Sequence of chain A:
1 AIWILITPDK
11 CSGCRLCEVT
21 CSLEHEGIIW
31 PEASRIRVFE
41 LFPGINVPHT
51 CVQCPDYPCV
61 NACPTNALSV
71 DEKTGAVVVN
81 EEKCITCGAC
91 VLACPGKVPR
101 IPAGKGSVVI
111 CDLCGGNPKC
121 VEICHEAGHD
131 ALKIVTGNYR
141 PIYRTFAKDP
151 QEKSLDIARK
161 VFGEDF

Sequence of chain B:
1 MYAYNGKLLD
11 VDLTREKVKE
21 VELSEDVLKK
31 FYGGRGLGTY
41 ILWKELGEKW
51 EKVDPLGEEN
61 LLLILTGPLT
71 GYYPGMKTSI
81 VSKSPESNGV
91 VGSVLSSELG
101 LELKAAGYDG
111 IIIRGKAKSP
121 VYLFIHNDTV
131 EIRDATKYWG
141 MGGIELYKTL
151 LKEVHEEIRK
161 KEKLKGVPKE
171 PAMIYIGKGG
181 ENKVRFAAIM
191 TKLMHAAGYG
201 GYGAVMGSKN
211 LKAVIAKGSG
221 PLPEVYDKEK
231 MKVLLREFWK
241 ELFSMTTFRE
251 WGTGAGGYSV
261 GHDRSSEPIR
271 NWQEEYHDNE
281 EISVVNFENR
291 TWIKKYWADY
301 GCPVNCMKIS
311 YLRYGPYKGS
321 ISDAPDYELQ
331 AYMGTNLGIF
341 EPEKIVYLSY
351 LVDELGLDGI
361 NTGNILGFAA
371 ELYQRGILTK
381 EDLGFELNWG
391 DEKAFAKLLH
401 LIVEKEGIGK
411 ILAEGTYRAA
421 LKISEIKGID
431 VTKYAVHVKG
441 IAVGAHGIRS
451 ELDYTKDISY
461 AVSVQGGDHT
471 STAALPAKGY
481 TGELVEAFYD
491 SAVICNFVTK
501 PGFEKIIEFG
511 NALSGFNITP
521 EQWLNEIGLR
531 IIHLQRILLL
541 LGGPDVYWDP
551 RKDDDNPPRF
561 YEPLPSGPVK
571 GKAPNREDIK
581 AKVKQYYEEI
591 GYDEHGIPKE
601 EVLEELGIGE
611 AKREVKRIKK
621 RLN

Residue-level contacts at the interface:
Residue Y296 in chain B contacts residue T7 in chain A (closest heavy-atom distance 3.7 Å).
Residue Y314 in chain B interacts with residue G163 in chain A (closest heavy-atom distance 4.2 Å).
Residue K295 in chain B interacts with residue T7 in chain A (closest heavy-atom distance 2.7 Å).
Residue Y296 in chain B interacts with residue K133 in chain A (closest heavy-atom distance 3.2 Å).
Residue N286 in chain B contacts residue K148 in chain A (closest heavy-atom distance 2.6 Å).
Residue G315 in chain B contacts residue E164 in chain A (closest heavy-atom distance 2.8 Å).
Residue S259 in chain B interacts with residue I142 in chain A (closest heavy-atom distance 3.6 Å).
Residue D263 in chain B interacts with residue P141 in chain A (closest heavy-atom distance 3.4 Å).
Residue S283 in chain B contacts residue T145 in chain A (closest heavy-atom distance 2.7 Å).
Residue V284 in chain B contacts residue F146 in chain A (closest heavy-atom distance 3.9 Å).
Residue K295 in chain B is in contact with residue I6 in chain A (closest heavy-atom distance 4.1 Å).
Residue A255 in chain B interacts with residue I142 in chain A (closest heavy-atom distance 3.6 Å).
Residue V285 in chain B interacts with residue F146 in chain A (closest heavy-atom distance 3.5 Å).
Residue E280 in chain B contacts residue T145 in chain A (closest heavy-atom distance 3.8 Å).
Residue E250 in chain B interacts with residue T7 in chain A (closest heavy-atom distance 3.6 Å).
Residue W251 in chain B is in contact with residue I142 in chain A (closest heavy-atom distance 3.9 Å).
Residue N289 in chain B contacts residue I157 in chain A (closest heavy-atom distance 3.5 Å).
Residue E288 in chain B is in contact with residue T7 in chain A (closest heavy-atom distance 3.7 Å).
Residue Y314 in chain B is in contact with residue R159 in chain A (closest heavy-atom distance 3.0 Å).
Residue R290 in chain B interacts with residue D156 in chain A (closest heavy-atom distance 3.1 Å).
Residue T291 in chain B is in contact with residue K160 in chain A (closest heavy-atom distance 3.8 Å).
Residue V284 in chain B contacts residue I142 in chain A (closest heavy-atom distance 3.8 Å).
Residue T246 in chain B interacts with residue I134 in chain A (closest heavy-atom distance 4.0 Å).
Residue W251 in chain B contacts residue W3 in chain A (closest heavy-atom distance 4.0 Å).
Residue T247 in chain B interacts with residue Y143 in chain A (closest heavy-atom distance 3.8 Å).
Residue N289 in chain B contacts residue K160 in chain A (closest heavy-atom distance 3.3 Å).
Residue R313 in chain B interacts with residue E164 in chain A (closest heavy-atom distance 3.5 Å).
Residue E288 in chain B is in contact with residue P8 in chain A (closest heavy-atom distance 3.8 Å).
Residue E288 in chain B contacts residue I6 in chain A (closest heavy-atom distance 4.2 Å).
Residue R313 in chain B interacts with residue G163 in chain A (closest heavy-atom distance 3.3 Å).
Residue Y314 in chain B contacts residue E164 in chain A (closest heavy-atom distance 3.6 Å).
Residue V285 in chain B is in contact with residue T145 in chain A (closest heavy-atom distance 3.7 Å).
Residue T246 in chain B interacts with residue V135 in chain A (closest heavy-atom distance 4.0 Å).
Residue Y314 in chain B is in contact with residue K160 in chain A (closest heavy-atom distance 4.1 Å).
Residue R313 in chain B is in contact with residue K160 in chain A (closest heavy-atom distance 2.9 Å).
Residue K318 in chain B contacts residue E164 in chain A (closest heavy-atom distance 3.9 Å).
Residue N289 in chain B is in contact with residue P8 in chain A (closest heavy-atom distance 3.7 Å).
Residue N289 in chain B is in contact with residue K153 in chain A (closest heavy-atom distance 3.7 Å).
Residue W292 in chain B contacts residue K160 in chain A (closest heavy-atom distance 3.0 Å).
Residue Y258 in chain B is in contact with residue T145 in chain A (closest heavy-atom distance 3.8 Å).
Residue W251 in chain B contacts residue L5 in chain A (closest heavy-atom distance 3.6 Å).
Residue Y296 in chain B is in contact with residue K10 in chain A (closest heavy-atom distance 3.1 Å).
Residue T247 in chain B is in contact with residue V135 in chain A (closest heavy-atom distance 3.6 Å).
Residue E288 in chain B interacts with residue K160 in chain A (closest heavy-atom distance 3.1 Å).
Residue R313 in chain B interacts with residue V161 in chain A (closest heavy-atom distance 3.6 Å).
Residue E250 in chain B contacts residue L5 in chain A (closest heavy-atom distance 3.8 Å).
Residue W251 in chain B contacts residue F146 in chain A (closest heavy-atom distance 3.4 Å).
Residue V285 in chain B is in contact with residue K148 in chain A (closest heavy-atom distance 4.2 Å).
Residue S283 in chain B is in contact with residue I142 in chain A (closest heavy-atom distance 3.7 Å).
Residue N286 in chain B interacts with residue D156 in chain A (closest heavy-atom distance 4.0 Å).
Residue E250 in chain B contacts residue K133 in chain A (closest heavy-atom distance 3.2 Å).
Residue R290 in chain B contacts residue K148 in chain A (closest heavy-atom distance 4.1 Å).
Residue K295 in chain B contacts residue L5 in chain A (closest heavy-atom distance 4.0 Å).
Residue T247 in chain B is in contact with residue R140 in chain A (closest heavy-atom distance 3.1 Å).
Residue W292 in chain B interacts with residue D9 in chain A (closest heavy-atom distance 4.1 Å).
Residue Y258 in chain B contacts residue I142 in chain A (closest heavy-atom distance 3.9 Å).
Residue R290 in chain B contacts residue K160 in chain A (closest heavy-atom distance 3.5 Å).
Residue W251 in chain B interacts with residue Y143 in chain A (closest heavy-atom distance 3.7 Å).
Residue E280 in chain B contacts residue R144 in chain A (closest heavy-atom distance 4.1 Å).
Residue N289 in chain B interacts with residue D156 in chain A (closest heavy-atom distance 3.5 Å).

The following describes two proteins that form a bound complex.